Sequence of protein 1:
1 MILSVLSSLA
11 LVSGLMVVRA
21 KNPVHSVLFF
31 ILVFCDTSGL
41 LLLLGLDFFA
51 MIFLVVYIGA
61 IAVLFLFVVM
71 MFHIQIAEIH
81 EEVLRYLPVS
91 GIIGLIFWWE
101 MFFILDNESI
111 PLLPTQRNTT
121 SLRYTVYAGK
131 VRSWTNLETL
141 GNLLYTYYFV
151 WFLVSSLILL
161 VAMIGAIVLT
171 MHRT

These two protein chains interact to form a complex.

Sequence of protein 2:
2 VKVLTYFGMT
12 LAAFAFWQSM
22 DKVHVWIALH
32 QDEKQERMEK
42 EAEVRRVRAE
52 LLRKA

Residue-level contacts at the interface:
Residue S7 in protein 1 interacts with residue W18 in protein 2 (closest heavy-atom distance 3.4 Å).
Residue N107 in protein 1 is in contact with residue K35 in protein 2 (closest heavy-atom distance 3.0 Å).
Residue D106 in protein 1 is in contact with residue Q32 in protein 2 (closest heavy-atom distance 4.7 Å).
Residue S8 in protein 1 contacts residue A14 in protein 2 (closest heavy-atom distance 3.5 Å).
Residue S13 in protein 1 is in contact with residue Y7 in protein 2 (closest heavy-atom distance 2.9 Å).
Residue D106 in protein 1 interacts with residue H25 in protein 2 (closest heavy-atom distance 3.6 Å).
Residue F29 in protein 1 is in contact with residue V2 in protein 2 (closest heavy-atom distance 4.8 Å).
Residue I110 in protein 1 contacts residue Q32 in protein 2 (closest heavy-atom distance 3.4 Å).
Residue M1 in protein 1 interacts with residue Q19 in protein 2 (closest heavy-atom distance 4.0 Å).
Residue F102 in protein 1 is in contact with residue W18 in protein 2 (closest heavy-atom distance 4.5 Å).
Residue S8 in protein 1 interacts with residue T11 in protein 2 (closest heavy-atom distance 3.2 Å).
Residue L9 in protein 1 interacts with residue Y7 in protein 2 (closest heavy-atom distance 3.9 Å).
Residue M16 in protein 1 contacts residue M10 in protein 2 (closest heavy-atom distance 4.0 Å).
Residue P111 in protein 1 contacts residue H25 in protein 2 (closest heavy-atom distance 4.3 Å).
Residue S4 in protein 1 interacts with residue W18 in protein 2 (closest heavy-atom distance 3.8 Å).
Residue V12 in protein 1 interacts with residue A14 in protein 2 (closest heavy-atom distance 4.1 Å).
Residue D106 in protein 1 interacts with residue I28 in protein 2 (closest heavy-atom distance 3.5 Å).
Residue L32 in protein 1 interacts with residue Y7 in protein 2 (closest heavy-atom distance 4.0 Å).
Residue L113 in protein 1 is in contact with residue L30 in protein 2 (closest heavy-atom distance 3.7 Å).
Residue L11 in protein 1 interacts with residue A14 in protein 2 (closest heavy-atom distance 4.3 Å).
Residue I110 in protein 1 is in contact with residue A29 in protein 2 (closest heavy-atom distance 4.6 Å).
Residue S4 in protein 1 contacts residue F15 in protein 2 (closest heavy-atom distance 3.5 Å).
Residue V12 in protein 1 is in contact with residue T11 in protein 2 (closest heavy-atom distance 3.7 Å).
Residue F102 in protein 1 contacts residue H25 in protein 2 (closest heavy-atom distance 4.1 Å).
Residue F103 in protein 1 interacts with residue M21 in protein 2 (closest heavy-atom distance 4.3 Å).
Residue F29 in protein 1 is in contact with residue Y7 in protein 2 (closest heavy-atom distance 3.9 Å).
Residue S4 in protein 1 is in contact with residue Q19 in protein 2 (closest heavy-atom distance 2.8 Å).
Residue V12 in protein 1 interacts with residue M10 in protein 2 (closest heavy-atom distance 3.6 Å).
Residue L113 in protein 1 interacts with residue V26 in protein 2 (closest heavy-atom distance 4.4 Å).
Residue S8 in protein 1 is in contact with residue F15 in protein 2 (closest heavy-atom distance 3.6 Å).
Residue V12 in protein 1 interacts with residue Y7 in protein 2 (closest heavy-atom distance 3.6 Å).
Residue M16 in protein 1 interacts with residue V2 in protein 2 (closest heavy-atom distance 3.7 Å).
Residue S8 in protein 1 interacts with residue W18 in protein 2 (closest heavy-atom distance 3.4 Å).
Residue V5 in protein 1 contacts residue F15 in protein 2 (closest heavy-atom distance 4.2 Å).
Residue L11 in protein 1 is in contact with residue F17 in protein 2 (closest heavy-atom distance 3.8 Å).
Residue S4 in protein 1 contacts residue D22 in protein 2 (closest heavy-atom distance 4.4 Å).
Residue L11 in protein 1 interacts with residue W18 in protein 2 (closest heavy-atom distance 3.6 Å).
Residue P111 in protein 1 interacts with residue A29 in protein 2 (closest heavy-atom distance 3.6 Å).
Residue M1 in protein 1 is in contact with residue F15 in protein 2 (closest heavy-atom distance 3.2 Å).
Residue F103 in protein 1 interacts with residue I28 in protein 2 (closest heavy-atom distance 3.6 Å).
Residue L9 in protein 1 contacts residue T11 in protein 2 (closest heavy-atom distance 3.9 Å).
Residue W98 in protein 1 is in contact with residue M21 in protein 2 (closest heavy-atom distance 3.6 Å).
Residue F103 in protein 1 is in contact with residue H25 in protein 2 (closest heavy-atom distance 3.7 Å).
Residue F103 in protein 1 interacts with residue V24 in protein 2 (closest heavy-atom distance 3.7 Å).
Residue N107 in protein 1 is in contact with residue Q32 in protein 2 (closest heavy-atom distance 4.2 Å).
Residue M16 in protein 1 is in contact with residue Y7 in protein 2 (closest heavy-atom distance 4.5 Å).
Residue L113 in protein 1 is in contact with residue A29 in protein 2 (closest heavy-atom distance 3.7 Å).
Residue W98 in protein 1 interacts with residue F17 in protein 2 (closest heavy-atom distance 4.6 Å).